Contacts between the two chains:
Residue I28 in protein 2 interacts with residue Y41 in protein 1 (closest heavy-atom distance 3.5 Å).
Residue L53 in protein 2 interacts with residue E19 in protein 1 (closest heavy-atom distance 3.7 Å).
Residue F42 in protein 2 interacts with residue M23 in protein 1 (closest heavy-atom distance 4.1 Å).
Residue L24 in protein 2 interacts with residue Y41 in protein 1 (closest heavy-atom distance 3.9 Å).
Residue L53 in protein 2 interacts with residue I20 in protein 1 (closest heavy-atom distance 4.0 Å).
Residue L24 in protein 2 contacts residue E44 in protein 1 (closest heavy-atom distance 3.1 Å).
Residue S45 in protein 2 contacts residue M23 in protein 1 (closest heavy-atom distance 4.9 Å).
Residue F42 in protein 2 is in contact with residue T26 in protein 1 (closest heavy-atom distance 3.5 Å).
Residue R60 in protein 2 contacts residue A8 in protein 1 (closest heavy-atom distance 3.2 Å).
Residue I64 in protein 2 is in contact with residue L9 in protein 1 (closest heavy-atom distance 4.0 Å).
Residue L17 in protein 2 is in contact with residue A52 in protein 1 (closest heavy-atom distance 3.8 Å).
Residue S13 in protein 2 interacts with residue E51 in protein 1 (closest heavy-atom distance 5.0 Å).
Residue L10 in protein 2 interacts with residue L59 in protein 1 (closest heavy-atom distance 3.6 Å).
Residue L38 in protein 2 interacts with residue L30 in protein 1 (closest heavy-atom distance 4.4 Å).
Residue L24 in protein 2 contacts residue I45 in protein 1 (closest heavy-atom distance 3.5 Å).
Residue I28 in protein 2 interacts with residue D38 in protein 1 (closest heavy-atom distance 4.4 Å).
Residue L17 in protein 2 contacts residue I55 in protein 1 (closest heavy-atom distance 3.6 Å).
Residue K49 in protein 2 is in contact with residue E19 in protein 1 (closest heavy-atom distance 4.2 Å).
Residue L57 in protein 2 interacts with residue L9 in protein 1 (closest heavy-atom distance 4.6 Å).
Residue S31 in protein 2 interacts with residue V37 in protein 1 (closest heavy-atom distance 3.8 Å).
Residue R43 in protein 2 contacts residue Y27 in protein 1 (closest heavy-atom distance 4.1 Å).
Residue N27 in protein 2 interacts with residue Y41 in protein 1 (closest heavy-atom distance 3.8 Å).
Residue L46 in protein 2 contacts residue L24 in protein 1 (closest heavy-atom distance 4.3 Å).
Residue I14 in protein 2 contacts residue I55 in protein 1 (closest heavy-atom distance 4.7 Å).
Residue S31 in protein 2 contacts residue Y41 in protein 1 (closest heavy-atom distance 3.7 Å).
Residue L46 in protein 2 interacts with residue Y27 in protein 1 (closest heavy-atom distance 4.5 Å).
Residue L57 in protein 2 interacts with residue L13 in protein 1 (closest heavy-atom distance 3.6 Å).
Residue R60 in protein 2 interacts with residue D12 in protein 1 (closest heavy-atom distance 2.8 Å).
Residue R20 in protein 2 interacts with residue E47 in protein 1 (closest heavy-atom distance 4.7 Å).
Residue D35 in protein 2 is in contact with residue A35 in protein 1 (closest heavy-atom distance 4.7 Å).
Residue I28 in protein 2 is in contact with residue I45 in protein 1 (closest heavy-atom distance 4.5 Å).
Residue M39 in protein 2 contacts residue Y27 in protein 1 (closest heavy-atom distance 3.1 Å).
Residue L57 in protein 2 interacts with residue V16 in protein 1 (closest heavy-atom distance 4.0 Å).
Residue V50 in protein 2 is in contact with residue M23 in protein 1 (closest heavy-atom distance 4.5 Å).
Residue R32 in protein 2 interacts with residue D38 in protein 1 (closest heavy-atom distance 2.6 Å).
Residue L46 in protein 2 interacts with residue M23 in protein 1 (closest heavy-atom distance 3.5 Å).
Residue V50 in protein 2 contacts residue I20 in protein 1 (closest heavy-atom distance 4.6 Å).
Residue R60 in protein 2 is in contact with residue L9 in protein 1 (closest heavy-atom distance 3.9 Å).
Residue R20 in protein 2 is in contact with residue E51 in protein 1 (closest heavy-atom distance 2.6 Å).
Residue L53 in protein 2 interacts with residue V16 in protein 1 (closest heavy-atom distance 4.0 Å).
Residue S31 in protein 2 is in contact with residue R34 in protein 1 (closest heavy-atom distance 3.9 Å).
Residue S13 in protein 2 is in contact with residue I55 in protein 1 (closest heavy-atom distance 3.8 Å).
Residue I64 in protein 2 is in contact with residue D6 in protein 1 (closest heavy-atom distance 4.2 Å).
Residue F42 in protein 2 is in contact with residue Y27 in protein 1 (closest heavy-atom distance 3.4 Å).
Residue A21 in protein 2 interacts with residue L48 in protein 1 (closest heavy-atom distance 3.6 Å).
Residue L38 in protein 2 interacts with residue R34 in protein 1 (closest heavy-atom distance 3.9 Å).
Residue D35 in protein 2 is in contact with residue R34 in protein 1 (closest heavy-atom distance 2.6 Å).
Residue L17 in protein 2 interacts with residue E51 in protein 1 (closest heavy-atom distance 3.4 Å).
Residue L24 in protein 2 contacts residue L48 in protein 1 (closest heavy-atom distance 4.1 Å).
Residue R20 in protein 2 interacts with residue L48 in protein 1 (closest heavy-atom distance 4.0 Å).
Residue L57 in protein 2 is in contact with residue D12 in protein 1 (closest heavy-atom distance 4.2 Å).
Residue L10 in protein 2 contacts residue I55 in protein 1 (closest heavy-atom distance 4.8 Å).
Residue K49 in protein 2 interacts with residue M23 in protein 1 (closest heavy-atom distance 3.5 Å).
Residue F42 in protein 2 interacts with residue L30 in protein 1 (closest heavy-atom distance 3.4 Å).
Residue L17 in protein 2 contacts residue L48 in protein 1 (closest heavy-atom distance 3.9 Å).
Residue M39 in protein 2 is in contact with residue L31 in protein 1 (closest heavy-atom distance 4.5 Å).
Residue I61 in protein 2 interacts with residue L9 in protein 1 (closest heavy-atom distance 3.7 Å).
Residue K34 in protein 2 is in contact with residue R34 in protein 1 (closest heavy-atom distance 3.5 Å).

Sequence of protein 2:
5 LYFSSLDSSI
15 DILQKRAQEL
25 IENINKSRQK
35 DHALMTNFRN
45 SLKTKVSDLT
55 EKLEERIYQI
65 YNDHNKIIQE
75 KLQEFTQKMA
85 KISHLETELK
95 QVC

Sequence of protein 1:
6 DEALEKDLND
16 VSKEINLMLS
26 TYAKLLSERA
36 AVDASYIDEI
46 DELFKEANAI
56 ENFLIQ

The following describes two proteins that form a bound complex.